Interface contacts:
Residue I30 in protein 2 contacts residue H102 in protein 1 (closest heavy-atom distance 2.9 Å).
Residue I42 in protein 2 contacts residue L93 in protein 1 (closest heavy-atom distance 3.7 Å).
Residue H102 in protein 2 interacts with residue Q28 in protein 1 (closest heavy-atom distance 3.0 Å).
Residue N40 in protein 2 contacts residue A55 in protein 1 (closest heavy-atom distance 2.8 Å).
Residue L50 in protein 2 is in contact with residue L50 in protein 1 (closest heavy-atom distance 3.7 Å).
Residue K100 in protein 2 contacts residue T27 in protein 1 (closest heavy-atom distance 3.3 Å).
Residue E54 in protein 2 interacts with residue N40 in protein 1 (closest heavy-atom distance 3.4 Å).
Residue R32 in protein 2 contacts residue V58 in protein 1 (closest heavy-atom distance 2.5 Å).
Residue I53 in protein 2 interacts with residue R44 in protein 1 (closest heavy-atom distance 3.2 Å).
Residue L93 in protein 2 is in contact with residue I42 in protein 1 (closest heavy-atom distance 3.6 Å).
Residue Q28 in protein 2 is in contact with residue H102 in protein 1 (closest heavy-atom distance 2.9 Å).
Residue A39 in protein 2 interacts with residue L93 in protein 1 (closest heavy-atom distance 3.7 Å).
Residue T84 in protein 2 contacts residue H92 in protein 1 (closest heavy-atom distance 3.4 Å).
Residue H92 in protein 2 is in contact with residue T84 in protein 1 (closest heavy-atom distance 3.4 Å).
Residue R44 in protein 2 contacts residue L50 in protein 1 (closest heavy-atom distance 2.5 Å).
Residue L36 in protein 2 contacts residue T56 in protein 1 (closest heavy-atom distance 3.6 Å).
Residue L50 in protein 2 interacts with residue R44 in protein 1 (closest heavy-atom distance 2.6 Å).
Residue N40 in protein 2 contacts residue E54 in protein 1 (closest heavy-atom distance 3.4 Å).
Residue L103 in protein 2 interacts with residue I30 in protein 1 (closest heavy-atom distance 3.4 Å).
Residue T27 in protein 2 interacts with residue H102 in protein 1 (closest heavy-atom distance 2.8 Å).
Residue V104 in protein 2 contacts residue I30 in protein 1 (closest heavy-atom distance 3.0 Å).
Residue E47 in protein 2 contacts residue L50 in protein 1 (closest heavy-atom distance 3.6 Å).
Residue P29 in protein 2 is in contact with residue H102 in protein 1 (closest heavy-atom distance 3.4 Å).
Residue A39 in protein 2 interacts with residue F67 in protein 1 (closest heavy-atom distance 3.6 Å).
Residue K100 in protein 2 contacts residue Q28 in protein 1 (closest heavy-atom distance 3.0 Å).
Residue L103 in protein 2 contacts residue R32 in protein 1 (closest heavy-atom distance 3.5 Å).
Residue R32 in protein 2 contacts residue L103 in protein 1 (closest heavy-atom distance 3.6 Å).
Residue H102 in protein 2 is in contact with residue I30 in protein 1 (closest heavy-atom distance 3.0 Å).
Residue H102 in protein 2 is in contact with residue T27 in protein 1 (closest heavy-atom distance 2.7 Å).
Residue I30 in protein 2 contacts residue L103 in protein 1 (closest heavy-atom distance 3.5 Å).
Residue Y101 in protein 2 contacts residue Q28 in protein 1 (closest heavy-atom distance 3.2 Å).
Residue Q28 in protein 2 contacts residue K100 in protein 1 (closest heavy-atom distance 2.8 Å).
Residue V58 in protein 2 is in contact with residue R32 in protein 1 (closest heavy-atom distance 2.9 Å).
Residue K25 in protein 2 is in contact with residue H102 in protein 1 (closest heavy-atom distance 3.5 Å).
Residue A55 in protein 2 contacts residue L36 in protein 1 (closest heavy-atom distance 3.7 Å).
Residue E99 in protein 2 is in contact with residue T27 in protein 1 (closest heavy-atom distance 3.4 Å).
Residue T27 in protein 2 contacts residue S98 in protein 1 (closest heavy-atom distance 3.7 Å).
Residue L93 in protein 2 is in contact with residue A39 in protein 1 (closest heavy-atom distance 3.6 Å).
Residue N88 in protein 2 contacts residue N88 in protein 1 (closest heavy-atom distance 2.9 Å).
Residue E38 in protein 2 is in contact with residue Y101 in protein 1 (closest heavy-atom distance 3.3 Å).
Residue H92 in protein 2 contacts residue H46 in protein 1 (closest heavy-atom distance 3.5 Å).
Residue K100 in protein 2 is in contact with residue E38 in protein 1 (closest heavy-atom distance 2.9 Å).
Residue L65 in protein 2 interacts with residue L35 in protein 1 (closest heavy-atom distance 3.7 Å).
Residue V104 in protein 2 contacts residue P29 in protein 1 (closest heavy-atom distance 3.7 Å).
Residue Y101 in protein 2 contacts residue E38 in protein 1 (closest heavy-atom distance 2.6 Å).
Residue F67 in protein 2 interacts with residue A39 in protein 1 (closest heavy-atom distance 3.6 Å).
Residue Y101 in protein 2 is in contact with residue I30 in protein 1 (closest heavy-atom distance 3.5 Å).
Residue H46 in protein 2 is in contact with residue H92 in protein 1 (closest heavy-atom distance 3.5 Å).
Residue R44 in protein 2 is in contact with residue I53 in protein 1 (closest heavy-atom distance 2.9 Å).
Residue H102 in protein 2 interacts with residue P29 in protein 1 (closest heavy-atom distance 3.3 Å).
Residue T27 in protein 2 is in contact with residue K100 in protein 1 (closest heavy-atom distance 3.4 Å).
Residue I30 in protein 2 contacts residue V104 in protein 1 (closest heavy-atom distance 3.0 Å).
Residue E47 in protein 2 contacts residue A51 in protein 1 (closest heavy-atom distance 3.3 Å).
Residue T27 in protein 2 is in contact with residue Y101 in protein 1 (closest heavy-atom distance 3.5 Å).
Residue A55 in protein 2 contacts residue N40 in protein 1 (closest heavy-atom distance 2.9 Å).
Residue A51 in protein 2 contacts residue E47 in protein 1 (closest heavy-atom distance 3.2 Å).
Residue Q28 in protein 2 interacts with residue Y101 in protein 1 (closest heavy-atom distance 3.1 Å).
Residue T27 in protein 2 interacts with residue E99 in protein 1 (closest heavy-atom distance 3.5 Å).
Residue I30 in protein 2 interacts with residue Y101 in protein 1 (closest heavy-atom distance 3.6 Å).
Residue R44 in protein 2 interacts with residue A51 in protein 1 (closest heavy-atom distance 3.6 Å).

Sequence of protein 1:
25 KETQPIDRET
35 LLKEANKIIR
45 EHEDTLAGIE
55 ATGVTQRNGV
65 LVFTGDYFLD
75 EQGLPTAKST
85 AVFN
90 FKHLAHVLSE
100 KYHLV

Sequence of protein 2:
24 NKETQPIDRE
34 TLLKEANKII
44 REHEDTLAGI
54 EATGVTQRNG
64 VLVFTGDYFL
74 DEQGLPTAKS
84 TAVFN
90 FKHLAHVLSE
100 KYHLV

These two protein chains interact to form a complex.